This data describes a binding interaction between two proteins.

Sequence of protein 2:
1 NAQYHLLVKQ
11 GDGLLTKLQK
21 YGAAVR

Sequence of protein 1:
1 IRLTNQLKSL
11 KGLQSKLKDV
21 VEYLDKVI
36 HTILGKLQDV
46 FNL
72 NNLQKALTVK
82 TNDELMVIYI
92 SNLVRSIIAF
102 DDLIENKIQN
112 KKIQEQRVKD

Contacts between the two chains:
Residue F101 in protein 1 interacts with residue L18 in protein 2 (closest heavy-atom distance 2.9 Å).
Residue I105 in protein 1 contacts residue G22 in protein 2 (closest heavy-atom distance 4.8 Å).
Residue F101 in protein 1 is in contact with residue G22 in protein 2 (closest heavy-atom distance 3.9 Å).
Residue M87 in protein 1 contacts residue Y4 in protein 2 (closest heavy-atom distance 1.6 Å).
Residue M87 in protein 1 interacts with residue V8 in protein 2 (closest heavy-atom distance 4.9 Å).
Residue I105 in protein 1 contacts residue V25 in protein 2 (closest heavy-atom distance 3.5 Å).
Residue D102 in protein 1 interacts with residue L18 in protein 2 (closest heavy-atom distance 3.0 Å).
Residue I98 in protein 1 contacts residue L15 in protein 2 (closest heavy-atom distance 4.5 Å).
Residue L94 in protein 1 interacts with residue L15 in protein 2 (closest heavy-atom distance 4.7 Å).
Residue I91 in protein 1 is in contact with residue V8 in protein 2 (closest heavy-atom distance 5.0 Å).
Residue I105 in protein 1 is in contact with residue Y21 in protein 2 (closest heavy-atom distance 2.8 Å).
Residue F101 in protein 1 interacts with residue Y21 in protein 2 (closest heavy-atom distance 4.4 Å).
Residue I91 in protein 1 interacts with residue L7 in protein 2 (closest heavy-atom distance 3.7 Å).
Residue I98 in protein 1 interacts with residue L14 in protein 2 (closest heavy-atom distance 3.5 Å).
Residue L94 in protein 1 contacts residue G11 in protein 2 (closest heavy-atom distance 4.6 Å).
Residue I91 in protein 1 contacts residue Y4 in protein 2 (closest heavy-atom distance 4.5 Å).
Residue I109 in protein 1 is in contact with residue Y21 in protein 2 (closest heavy-atom distance 3.7 Å).
Residue K108 in protein 1 interacts with residue V25 in protein 2 (closest heavy-atom distance 4.6 Å).
Residue I98 in protein 1 is in contact with residue L18 in protein 2 (closest heavy-atom distance 3.6 Å).